Sequence of chain A:
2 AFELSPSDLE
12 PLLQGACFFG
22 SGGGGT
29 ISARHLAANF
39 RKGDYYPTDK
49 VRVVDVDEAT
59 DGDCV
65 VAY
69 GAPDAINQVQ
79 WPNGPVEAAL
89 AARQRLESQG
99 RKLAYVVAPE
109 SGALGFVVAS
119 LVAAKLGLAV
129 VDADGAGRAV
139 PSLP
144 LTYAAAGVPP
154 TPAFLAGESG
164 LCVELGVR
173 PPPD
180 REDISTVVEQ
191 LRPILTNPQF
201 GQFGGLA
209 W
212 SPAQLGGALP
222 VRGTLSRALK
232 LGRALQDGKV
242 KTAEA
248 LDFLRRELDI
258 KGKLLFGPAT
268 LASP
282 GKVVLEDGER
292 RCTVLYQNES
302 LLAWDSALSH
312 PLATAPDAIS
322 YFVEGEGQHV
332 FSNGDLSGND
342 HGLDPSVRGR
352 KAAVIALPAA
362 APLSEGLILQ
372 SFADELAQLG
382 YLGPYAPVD

Contacts between the two chains:
Residue P174 in chain A is in contact with residue G163 in chain B (closest heavy-atom distance 4.8 Å).
Residue G169 in chain A is in contact with residue E167 in chain B (closest heavy-atom distance 2.8 Å).
Residue Q199 in chain A is in contact with residue E181 in chain B (closest heavy-atom distance 3.9 Å).
Residue C165 in chain A contacts residue G169 in chain B (closest heavy-atom distance 4.0 Å).
Residue R171 in chain A is in contact with residue C165 in chain B (closest heavy-atom distance 2.9 Å).
Residue V166 in chain A interacts with residue L168 in chain B (closest heavy-atom distance 3.6 Å).
Residue E167 in chain A interacts with residue L168 in chain B (closest heavy-atom distance 3.4 Å).
Residue N197 in chain A is in contact with residue V186 in chain B (closest heavy-atom distance 4.0 Å).
Residue L164 in chain A is in contact with residue P173 in chain B (closest heavy-atom distance 3.6 Å).
Residue G169 in chain A interacts with residue V166 in chain B (closest heavy-atom distance 3.2 Å).
Residue S162 in chain A interacts with residue P173 in chain B (closest heavy-atom distance 3.2 Å).
Residue L164 in chain A contacts residue V170 in chain B (closest heavy-atom distance 4.4 Å).
Residue C165 in chain A interacts with residue V170 in chain B (closest heavy-atom distance 3.7 Å).
Residue G163 in chain A interacts with residue P173 in chain B (closest heavy-atom distance 3.8 Å).
Residue C165 in chain A interacts with residue R171 in chain B (closest heavy-atom distance 2.8 Å).
Residue V170 in chain A contacts residue E167 in chain B (closest heavy-atom distance 4.9 Å).
Residue P174 in chain A interacts with residue S162 in chain B (closest heavy-atom distance 4.3 Å).
Residue Q189 in chain A is in contact with residue N197 in chain B (closest heavy-atom distance 3.0 Å).
Residue V166 in chain A interacts with residue G169 in chain B (closest heavy-atom distance 3.2 Å).
Residue P193 in chain A interacts with residue P193 in chain B (closest heavy-atom distance 4.8 Å).
Residue E181 in chain A contacts residue Q199 in chain B (closest heavy-atom distance 3.7 Å).
Residue Q199 in chain A is in contact with residue V186 in chain B (closest heavy-atom distance 4.0 Å).
Residue L168 in chain A interacts with residue L168 in chain B (closest heavy-atom distance 4.2 Å).
Residue L168 in chain A contacts residue V166 in chain B (closest heavy-atom distance 3.6 Å).
Residue V166 in chain A interacts with residue V170 in chain B (closest heavy-atom distance 4.5 Å).
Residue R171 in chain A contacts residue G163 in chain B (closest heavy-atom distance 3.7 Å).
Residue L168 in chain A contacts residue I194 in chain B (closest heavy-atom distance 4.5 Å).
Residue E167 in chain A contacts residue V170 in chain B (closest heavy-atom distance 4.9 Å).
Residue I194 in chain A is in contact with residue I194 in chain B (closest heavy-atom distance 4.5 Å).
Residue R171 in chain A contacts residue L164 in chain B (closest heavy-atom distance 3.5 Å).
Residue P173 in chain A interacts with residue G163 in chain B (closest heavy-atom distance 3.5 Å).
Residue V170 in chain A contacts residue V166 in chain B (closest heavy-atom distance 4.4 Å).
Residue Q189 in chain A interacts with residue P198 in chain B (closest heavy-atom distance 4.3 Å).
Residue N197 in chain A is in contact with residue Q189 in chain B (closest heavy-atom distance 3.2 Å).
Residue E167 in chain A is in contact with residue E167 in chain B (closest heavy-atom distance 3.5 Å).
Residue E167 in chain A contacts residue G169 in chain B (closest heavy-atom distance 3.0 Å).
Residue G163 in chain A interacts with residue R171 in chain B (closest heavy-atom distance 3.7 Å).
Residue I194 in chain A is in contact with residue L168 in chain B (closest heavy-atom distance 4.4 Å).
Residue P173 in chain A is in contact with residue S162 in chain B (closest heavy-atom distance 3.5 Å).
Residue L164 in chain A contacts residue R171 in chain B (closest heavy-atom distance 3.4 Å).
Residue V186 in chain A contacts residue N197 in chain B (closest heavy-atom distance 4.5 Å).
Residue Q199 in chain A contacts residue R180 in chain B (closest heavy-atom distance 4.0 Å).
Residue P173 in chain A interacts with residue L164 in chain B (closest heavy-atom distance 3.5 Å).
Residue V170 in chain A contacts residue C165 in chain B (closest heavy-atom distance 3.7 Å).
Residue G169 in chain A contacts residue C165 in chain B (closest heavy-atom distance 3.9 Å).
Residue V186 in chain A interacts with residue Q199 in chain B (closest heavy-atom distance 4.0 Å).
Residue P173 in chain A interacts with residue Q199 in chain B (closest heavy-atom distance 5.0 Å).
Residue P198 in chain A contacts residue Q189 in chain B (closest heavy-atom distance 4.4 Å).
Residue L168 in chain A interacts with residue E167 in chain B (closest heavy-atom distance 3.3 Å).

Sequence of chain B:
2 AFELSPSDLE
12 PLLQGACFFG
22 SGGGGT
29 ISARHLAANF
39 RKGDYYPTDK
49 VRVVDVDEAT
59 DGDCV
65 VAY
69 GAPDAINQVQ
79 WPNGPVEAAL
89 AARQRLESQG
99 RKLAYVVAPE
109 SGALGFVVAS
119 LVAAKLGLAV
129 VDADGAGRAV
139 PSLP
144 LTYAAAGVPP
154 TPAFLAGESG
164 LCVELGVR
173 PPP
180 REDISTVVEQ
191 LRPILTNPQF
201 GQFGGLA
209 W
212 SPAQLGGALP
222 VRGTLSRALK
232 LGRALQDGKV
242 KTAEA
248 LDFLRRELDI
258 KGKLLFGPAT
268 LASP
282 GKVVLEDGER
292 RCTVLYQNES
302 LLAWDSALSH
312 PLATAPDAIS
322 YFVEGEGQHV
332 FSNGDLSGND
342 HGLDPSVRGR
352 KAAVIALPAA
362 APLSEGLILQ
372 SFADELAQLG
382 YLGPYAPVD

This data describes a binding interaction between two proteins.